Interface contacts:
Residue A390 in protein 1 is in contact with residue G49 in protein 2 (closest heavy-atom distance 4.8 Å).
Residue S387 in protein 1 is in contact with residue E53 in protein 2 (closest heavy-atom distance 4.3 Å).
Residue D292 in protein 1 contacts residue R24 in protein 2 (closest heavy-atom distance 3.2 Å).

The following describes two proteins that form a bound complex.

Sequence of protein 1:
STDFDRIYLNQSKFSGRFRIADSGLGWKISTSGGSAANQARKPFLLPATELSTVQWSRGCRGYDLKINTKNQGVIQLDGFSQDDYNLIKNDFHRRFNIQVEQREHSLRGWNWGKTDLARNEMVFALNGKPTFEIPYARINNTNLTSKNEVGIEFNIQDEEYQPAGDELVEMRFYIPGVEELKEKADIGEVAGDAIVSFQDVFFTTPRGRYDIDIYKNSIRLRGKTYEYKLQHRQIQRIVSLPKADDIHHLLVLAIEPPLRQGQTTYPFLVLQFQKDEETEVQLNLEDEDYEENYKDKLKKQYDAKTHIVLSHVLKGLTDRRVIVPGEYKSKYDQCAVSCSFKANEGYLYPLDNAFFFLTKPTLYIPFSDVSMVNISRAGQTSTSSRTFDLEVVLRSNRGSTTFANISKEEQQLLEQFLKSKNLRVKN

Sequence of protein 2:
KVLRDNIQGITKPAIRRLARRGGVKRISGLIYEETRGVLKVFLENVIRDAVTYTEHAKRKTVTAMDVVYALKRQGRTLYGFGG